Residue-level contacts at the interface:
Residue Q431 in protein 2 interacts with residue K115 in protein 1 (closest heavy-atom distance 2.6 Å).
Residue Q666 in protein 2 is in contact with residue V360 in protein 1 (closest heavy-atom distance 3.0 Å).
Residue L1133 in protein 2 contacts residue R1003 in protein 1 (closest heavy-atom distance 2.2 Å).
Residue D655 in protein 2 is in contact with residue K495 in protein 1 (closest heavy-atom distance 2.6 Å).
Residue A651 in protein 2 interacts with residue G557 in protein 1 (closest heavy-atom distance 3.0 Å).
Residue A432 in protein 2 is in contact with residue S66 in protein 1 (closest heavy-atom distance 3.1 Å).
Residue L753 in protein 2 contacts residue R364 in protein 1 (closest heavy-atom distance 3.1 Å).
Residue R365 in protein 2 is in contact with residue H69 in protein 1 (closest heavy-atom distance 2.9 Å).
Residue G433 in protein 2 is in contact with residue G112 in protein 1 (closest heavy-atom distance 2.9 Å).
Residue P1053 in protein 2 interacts with residue R958 in protein 1 (closest heavy-atom distance 2.5 Å).
Residue E643 in protein 2 interacts with residue F801 in protein 1 (closest heavy-atom distance 3.0 Å).
Residue G433 in protein 2 interacts with residue S114 in protein 1 (closest heavy-atom distance 2.6 Å).
Residue E988 in protein 2 contacts residue R859 in protein 1 (closest heavy-atom distance 2.5 Å).
Residue E988 in protein 2 contacts residue R855 in protein 1 (closest heavy-atom distance 2.9 Å).
Residue A432 in protein 2 contacts residue G112 in protein 1 (closest heavy-atom distance 3.0 Å).
Residue M745 in protein 2 contacts residue P458 in protein 1 (closest heavy-atom distance 2.9 Å).
Residue E936 in protein 2 interacts with residue P831 in protein 1 (closest heavy-atom distance 3.1 Å).
Residue S935 in protein 2 is in contact with residue L829 in protein 1 (closest heavy-atom distance 2.9 Å).
Residue R669 in protein 2 contacts residue H369 in protein 1 (closest heavy-atom distance 2.8 Å).
Residue I650 in protein 2 interacts with residue G557 in protein 1 (closest heavy-atom distance 3.1 Å).
Residue S931 in protein 2 contacts residue K865 in protein 1 (closest heavy-atom distance 2.8 Å).
Residue Q431 in protein 2 interacts with residue D110 in protein 1 (closest heavy-atom distance 2.5 Å).
Residue Q758 in protein 2 interacts with residue R673 in protein 1 (closest heavy-atom distance 2.3 Å).
Residue N670 in protein 2 is in contact with residue E365 in protein 1 (closest heavy-atom distance 3.1 Å).
Residue A432 in protein 2 interacts with residue S114 in protein 1 (closest heavy-atom distance 3.0 Å).
Residue N670 in protein 2 interacts with residue H369 in protein 1 (closest heavy-atom distance 2.6 Å).
Residue R958 in protein 2 interacts with residue Q862 in protein 1 (closest heavy-atom distance 3.1 Å).
Residue G433 in protein 2 contacts residue I111 in protein 1 (closest heavy-atom distance 2.8 Å).
Residue S389 in protein 2 contacts residue K115 in protein 1 (closest heavy-atom distance 3.1 Å).
Residue R669 in protein 2 contacts residue G367 in protein 1 (closest heavy-atom distance 2.8 Å).
Residue H434 in protein 2 interacts with residue G112 in protein 1 (closest heavy-atom distance 2.4 Å).
Residue R429 in protein 2 interacts with residue G112 in protein 1 (closest heavy-atom distance 3.1 Å).
Residue D928 in protein 2 is in contact with residue K865 in protein 1 (closest heavy-atom distance 3.1 Å).
Residue K664 in protein 2 contacts residue R451 in protein 1 (closest heavy-atom distance 3.0 Å).
Residue T983 in protein 2 contacts residue E889 in protein 1 (closest heavy-atom distance 3.1 Å).
Residue M658 in protein 2 contacts residue S555 in protein 1 (closest heavy-atom distance 3.1 Å).
Residue G433 in protein 2 contacts residue I113 in protein 1 (closest heavy-atom distance 3.0 Å).
Residue T1021 in protein 2 is in contact with residue K925 in protein 1 (closest heavy-atom distance 2.9 Å).
Residue Q431 in protein 2 interacts with residue I113 in protein 1 (closest heavy-atom distance 2.9 Å).
Residue P329 in protein 2 contacts residue Y68 in protein 1 (closest heavy-atom distance 3.1 Å).
Residue A746 in protein 2 interacts with residue H361 in protein 1 (closest heavy-atom distance 2.9 Å).
Residue V330 in protein 2 contacts residue H69 in protein 1 (closest heavy-atom distance 2.8 Å).
Residue H755 in protein 2 interacts with residue S792 in protein 1 (closest heavy-atom distance 2.5 Å).
Residue Q758 in protein 2 is in contact with residue S795 in protein 1 (closest heavy-atom distance 3.1 Å).
Residue N670 in protein 2 is in contact with residue R364 in protein 1 (closest heavy-atom distance 3.0 Å).
Residue M745 in protein 2 interacts with residue P459 in protein 1 (closest heavy-atom distance 3.0 Å).
Residue Q932 in protein 2 is in contact with residue V863 in protein 1 (closest heavy-atom distance 2.7 Å).
Residue A432 in protein 2 contacts residue I113 in protein 1 (closest heavy-atom distance 3.0 Å).
Residue R1135 in protein 2 is in contact with residue R1003 in protein 1 (closest heavy-atom distance 3.0 Å).
Residue H1091 in protein 2 interacts with residue Y961 in protein 1 (closest heavy-atom distance 2.9 Å).
Residue A432 in protein 2 is in contact with residue D110 in protein 1 (closest heavy-atom distance 2.5 Å).
Residue A432 in protein 2 is in contact with residue Y109 in protein 1 (closest heavy-atom distance 2.8 Å).
Residue A651 in protein 2 interacts with residue T560 in protein 1 (closest heavy-atom distance 2.8 Å).
Residue N430 in protein 2 contacts residue K91 in protein 1 (closest heavy-atom distance 3.0 Å).
Residue D1018 in protein 2 contacts residue T927 in protein 1 (closest heavy-atom distance 3.0 Å).
Residue Q1022 in protein 2 contacts residue K925 in protein 1 (closest heavy-atom distance 3.1 Å).
Residue Q932 in protein 2 contacts residue K865 in protein 1 (closest heavy-atom distance 2.9 Å).
Residue Q758 in protein 2 is in contact with residue S792 in protein 1 (closest heavy-atom distance 2.8 Å).
Residue S987 in protein 2 is in contact with residue R855 in protein 1 (closest heavy-atom distance 2.9 Å).
Residue N656 in protein 2 is in contact with residue S555 in protein 1 (closest heavy-atom distance 3.0 Å).

The following describes two proteins that form a bound complex.

Sequence of protein 1:
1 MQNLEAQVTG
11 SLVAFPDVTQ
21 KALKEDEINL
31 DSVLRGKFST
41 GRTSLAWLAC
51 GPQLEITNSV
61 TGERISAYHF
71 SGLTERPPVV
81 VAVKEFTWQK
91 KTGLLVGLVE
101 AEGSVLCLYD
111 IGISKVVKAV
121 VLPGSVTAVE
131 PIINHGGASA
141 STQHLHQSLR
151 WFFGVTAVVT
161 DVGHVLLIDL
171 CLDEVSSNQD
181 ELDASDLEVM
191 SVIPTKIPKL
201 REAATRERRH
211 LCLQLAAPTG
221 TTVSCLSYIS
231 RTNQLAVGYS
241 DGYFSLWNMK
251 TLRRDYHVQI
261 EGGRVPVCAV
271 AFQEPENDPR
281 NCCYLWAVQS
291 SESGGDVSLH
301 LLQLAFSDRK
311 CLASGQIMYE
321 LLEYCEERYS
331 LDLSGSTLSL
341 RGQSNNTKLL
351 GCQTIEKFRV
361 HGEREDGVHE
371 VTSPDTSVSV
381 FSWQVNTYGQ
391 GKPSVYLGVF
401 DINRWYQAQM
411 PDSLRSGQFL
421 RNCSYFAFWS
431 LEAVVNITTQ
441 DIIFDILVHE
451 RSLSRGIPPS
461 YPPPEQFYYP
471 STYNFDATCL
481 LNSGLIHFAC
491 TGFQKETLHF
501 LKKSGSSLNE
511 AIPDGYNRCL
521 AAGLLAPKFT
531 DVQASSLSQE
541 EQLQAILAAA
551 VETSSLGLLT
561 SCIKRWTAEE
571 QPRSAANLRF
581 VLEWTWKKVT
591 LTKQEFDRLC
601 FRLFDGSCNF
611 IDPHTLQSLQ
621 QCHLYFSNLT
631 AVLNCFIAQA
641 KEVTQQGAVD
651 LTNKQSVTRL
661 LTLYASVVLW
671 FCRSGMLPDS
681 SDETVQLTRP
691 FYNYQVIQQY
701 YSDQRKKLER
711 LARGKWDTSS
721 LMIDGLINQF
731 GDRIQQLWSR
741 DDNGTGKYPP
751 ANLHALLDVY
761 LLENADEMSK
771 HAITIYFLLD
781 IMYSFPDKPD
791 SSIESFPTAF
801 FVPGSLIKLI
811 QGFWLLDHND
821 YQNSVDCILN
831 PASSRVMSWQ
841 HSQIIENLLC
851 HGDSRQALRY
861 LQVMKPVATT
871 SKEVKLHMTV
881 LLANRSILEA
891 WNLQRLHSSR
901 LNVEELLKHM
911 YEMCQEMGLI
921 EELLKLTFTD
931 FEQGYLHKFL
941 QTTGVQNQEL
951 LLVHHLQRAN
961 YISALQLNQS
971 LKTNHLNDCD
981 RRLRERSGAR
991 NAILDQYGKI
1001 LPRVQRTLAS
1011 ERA

Sequence of protein 2:
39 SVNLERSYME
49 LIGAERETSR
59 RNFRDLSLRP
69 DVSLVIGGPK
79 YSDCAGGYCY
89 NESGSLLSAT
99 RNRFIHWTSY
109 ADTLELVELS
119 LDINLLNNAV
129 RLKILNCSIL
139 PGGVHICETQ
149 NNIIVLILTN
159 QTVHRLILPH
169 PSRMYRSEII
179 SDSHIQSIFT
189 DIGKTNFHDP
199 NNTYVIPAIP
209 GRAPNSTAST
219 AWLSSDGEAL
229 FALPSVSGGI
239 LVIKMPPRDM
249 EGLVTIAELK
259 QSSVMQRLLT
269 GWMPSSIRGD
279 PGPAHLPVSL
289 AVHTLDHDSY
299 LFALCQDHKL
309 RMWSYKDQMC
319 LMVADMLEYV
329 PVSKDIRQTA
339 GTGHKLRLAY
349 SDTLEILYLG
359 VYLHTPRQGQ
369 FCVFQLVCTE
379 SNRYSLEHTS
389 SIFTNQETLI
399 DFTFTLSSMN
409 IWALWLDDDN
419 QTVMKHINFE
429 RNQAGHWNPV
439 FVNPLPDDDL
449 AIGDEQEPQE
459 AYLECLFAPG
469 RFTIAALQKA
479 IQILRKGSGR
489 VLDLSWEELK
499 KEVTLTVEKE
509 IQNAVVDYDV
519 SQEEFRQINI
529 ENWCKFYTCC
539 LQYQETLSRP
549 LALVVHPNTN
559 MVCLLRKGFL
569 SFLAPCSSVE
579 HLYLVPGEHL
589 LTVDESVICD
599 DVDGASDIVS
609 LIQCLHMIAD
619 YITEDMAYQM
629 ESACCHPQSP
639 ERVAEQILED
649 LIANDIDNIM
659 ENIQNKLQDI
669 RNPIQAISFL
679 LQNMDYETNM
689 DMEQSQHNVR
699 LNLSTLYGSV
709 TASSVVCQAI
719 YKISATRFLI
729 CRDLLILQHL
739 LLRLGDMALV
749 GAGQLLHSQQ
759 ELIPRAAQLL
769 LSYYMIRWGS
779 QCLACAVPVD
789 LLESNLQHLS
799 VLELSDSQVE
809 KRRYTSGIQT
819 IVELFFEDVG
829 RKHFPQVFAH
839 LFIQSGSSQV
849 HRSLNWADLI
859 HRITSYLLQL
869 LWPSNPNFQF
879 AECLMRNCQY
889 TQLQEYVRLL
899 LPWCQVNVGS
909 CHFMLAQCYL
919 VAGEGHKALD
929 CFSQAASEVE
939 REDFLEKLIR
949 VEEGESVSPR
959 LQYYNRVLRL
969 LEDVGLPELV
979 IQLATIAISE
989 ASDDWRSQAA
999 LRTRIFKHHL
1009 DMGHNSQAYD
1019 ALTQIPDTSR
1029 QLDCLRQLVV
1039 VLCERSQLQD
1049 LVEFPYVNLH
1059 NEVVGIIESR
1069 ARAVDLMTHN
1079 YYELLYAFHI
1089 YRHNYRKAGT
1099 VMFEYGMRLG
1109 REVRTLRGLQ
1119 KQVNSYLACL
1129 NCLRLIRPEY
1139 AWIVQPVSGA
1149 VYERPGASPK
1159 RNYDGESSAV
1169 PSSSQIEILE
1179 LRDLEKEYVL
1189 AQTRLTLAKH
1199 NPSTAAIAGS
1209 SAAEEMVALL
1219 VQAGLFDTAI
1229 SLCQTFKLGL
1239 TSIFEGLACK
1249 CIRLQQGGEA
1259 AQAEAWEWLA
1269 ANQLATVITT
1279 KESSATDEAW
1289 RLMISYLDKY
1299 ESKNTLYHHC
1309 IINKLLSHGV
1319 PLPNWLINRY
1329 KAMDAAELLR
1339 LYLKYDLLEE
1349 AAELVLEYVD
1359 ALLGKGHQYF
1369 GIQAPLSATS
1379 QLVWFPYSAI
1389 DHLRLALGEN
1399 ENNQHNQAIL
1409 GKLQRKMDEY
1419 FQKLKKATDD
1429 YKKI